Contacts between the two chains:
Residue G77 in protein 1 is in contact with residue K35 in protein 2 (closest heavy-atom distance 3.2 Å).
Residue I29 in protein 1 interacts with residue L86 in protein 2 (closest heavy-atom distance 3.6 Å).
Residue N36 in protein 1 contacts residue F102 in protein 2 (closest heavy-atom distance 3.6 Å).
Residue D246 in protein 1 contacts residue K81 in protein 2 (closest heavy-atom distance 2.7 Å).
Residue N36 in protein 1 contacts residue F121 in protein 2 (closest heavy-atom distance 3.5 Å).
Residue F121 in protein 1 contacts residue N36 in protein 2 (closest heavy-atom distance 3.6 Å).
Residue E291 in protein 1 interacts with residue R263 in protein 2 (closest heavy-atom distance 2.8 Å).
Residue L119 in protein 1 contacts residue F116 in protein 2 (closest heavy-atom distance 3.3 Å).
Residue D251 in protein 1 contacts residue R263 in protein 2 (closest heavy-atom distance 2.9 Å).
Residue E113 in protein 1 contacts residue R47 in protein 2 (closest heavy-atom distance 3.1 Å).
Residue D124 in protein 1 is in contact with residue R131 in protein 2 (closest heavy-atom distance 3.5 Å).
Residue T259 in protein 1 is in contact with residue N258 in protein 2 (closest heavy-atom distance 3.4 Å).
Residue K255 in protein 1 interacts with residue R263 in protein 2 (closest heavy-atom distance 3.5 Å).
Residue K255 in protein 1 interacts with residue K255 in protein 2 (closest heavy-atom distance 3.5 Å).
Residue F116 in protein 1 is in contact with residue L119 in protein 2 (closest heavy-atom distance 3.4 Å).
Residue E109 in protein 1 is in contact with residue R47 in protein 2 (closest heavy-atom distance 3.2 Å).
Residue G123 in protein 1 contacts residue L120 in protein 2 (closest heavy-atom distance 2.9 Å).
Residue A248 in protein 1 contacts residue K81 in protein 2 (closest heavy-atom distance 3.6 Å).
Residue K35 in protein 1 is in contact with residue F121 in protein 2 (closest heavy-atom distance 3.4 Å).
Residue F85 in protein 1 interacts with residue F28 in protein 2 (closest heavy-atom distance 3.5 Å).
Residue R263 in protein 1 is in contact with residue E291 in protein 2 (closest heavy-atom distance 2.8 Å).
Residue R25 in protein 1 interacts with residue D90 in protein 2 (closest heavy-atom distance 3.3 Å).
Residue R47 in protein 1 is in contact with residue E109 in protein 2 (closest heavy-atom distance 3.1 Å).
Residue A32 in protein 1 contacts residue I78 in protein 2 (closest heavy-atom distance 3.6 Å).
Residue T259 in protein 1 interacts with residue K255 in protein 2 (closest heavy-atom distance 2.6 Å).
Residue T40 in protein 1 contacts residue F102 in protein 2 (closest heavy-atom distance 3.5 Å).
Residue R25 in protein 1 is in contact with residue F85 in protein 2 (closest heavy-atom distance 3.1 Å).
Residue D124 in protein 1 interacts with residue G127 in protein 2 (closest heavy-atom distance 3.5 Å).
Residue Y21 in protein 1 interacts with residue F85 in protein 2 (closest heavy-atom distance 3.6 Å).
Residue S76 in protein 1 interacts with residue N36 in protein 2 (closest heavy-atom distance 2.9 Å).
Residue L120 in protein 1 contacts residue G123 in protein 2 (closest heavy-atom distance 2.9 Å).
Residue K255 in protein 1 is in contact with residue T259 in protein 2 (closest heavy-atom distance 2.7 Å).
Residue K81 in protein 1 contacts residue D246 in protein 2 (closest heavy-atom distance 2.8 Å).
Residue R117 in protein 1 interacts with residue T40 in protein 2 (closest heavy-atom distance 3.5 Å).
Residue D90 in protein 1 contacts residue R25 in protein 2 (closest heavy-atom distance 2.9 Å).
Residue W254 in protein 1 interacts with residue R263 in protein 2 (closest heavy-atom distance 3.6 Å).
Residue F102 in protein 1 contacts residue T40 in protein 2 (closest heavy-atom distance 3.6 Å).
Residue R47 in protein 1 is in contact with residue E113 in protein 2 (closest heavy-atom distance 3.1 Å).
Residue F28 in protein 1 contacts residue F85 in protein 2 (closest heavy-atom distance 3.4 Å).
Residue R25 in protein 1 contacts residue T87 in protein 2 (closest heavy-atom distance 3.5 Å).
Residue N258 in protein 1 contacts residue T259 in protein 2 (closest heavy-atom distance 3.4 Å).
Residue T256 in protein 1 contacts residue K255 in protein 2 (closest heavy-atom distance 3.6 Å).
Residue F121 in protein 1 is in contact with residue K35 in protein 2 (closest heavy-atom distance 3.5 Å).
Residue L119 in protein 1 interacts with residue L120 in protein 2 (closest heavy-atom distance 3.6 Å).
Residue K209 in protein 1 interacts with residue S287 in protein 2 (closest heavy-atom distance 2.8 Å).
Residue K255 in protein 1 interacts with residue T256 in protein 2 (closest heavy-atom distance 3.4 Å).
Residue F116 in protein 1 is in contact with residue F116 in protein 2 (closest heavy-atom distance 3.5 Å).
Residue K81 in protein 1 is in contact with residue A248 in protein 2 (closest heavy-atom distance 3.6 Å).
Residue A82 in protein 1 contacts residue F28 in protein 2 (closest heavy-atom distance 3.5 Å).
Residue T259 in protein 1 is in contact with residue T259 in protein 2 (closest heavy-atom distance 3.0 Å).
Residue F85 in protein 1 interacts with residue P247 in protein 2 (closest heavy-atom distance 3.4 Å).
Residue T256 in protein 1 is in contact with residue T256 in protein 2 (closest heavy-atom distance 2.6 Å).
Residue R117 in protein 1 interacts with residue S39 in protein 2 (closest heavy-atom distance 2.6 Å).
Residue N36 in protein 1 is in contact with residue S76 in protein 2 (closest heavy-atom distance 3.0 Å).
Residue R263 in protein 1 is in contact with residue D251 in protein 2 (closest heavy-atom distance 2.8 Å).
Residue R131 in protein 1 interacts with residue D124 in protein 2 (closest heavy-atom distance 3.4 Å).
Residue G127 in protein 1 interacts with residue D124 in protein 2 (closest heavy-atom distance 3.5 Å).
Residue F85 in protein 1 is in contact with residue Y21 in protein 2 (closest heavy-atom distance 2.6 Å).
Residue K35 in protein 1 is in contact with residue G77 in protein 2 (closest heavy-atom distance 3.0 Å).
Residue S39 in protein 1 contacts residue R117 in protein 2 (closest heavy-atom distance 2.9 Å).

Sequence of protein 2:
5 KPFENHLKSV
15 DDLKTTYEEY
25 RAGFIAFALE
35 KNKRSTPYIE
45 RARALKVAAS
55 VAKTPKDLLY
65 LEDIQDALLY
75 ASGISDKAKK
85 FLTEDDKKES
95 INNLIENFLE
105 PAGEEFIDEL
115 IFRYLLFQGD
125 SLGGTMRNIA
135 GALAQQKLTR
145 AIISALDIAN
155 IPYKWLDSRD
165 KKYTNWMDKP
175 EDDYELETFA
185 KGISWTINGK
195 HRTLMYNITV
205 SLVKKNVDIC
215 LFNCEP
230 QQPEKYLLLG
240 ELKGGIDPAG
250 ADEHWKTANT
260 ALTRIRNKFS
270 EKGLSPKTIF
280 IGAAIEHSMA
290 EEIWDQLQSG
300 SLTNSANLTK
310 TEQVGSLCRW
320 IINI

Sequence of protein 1:
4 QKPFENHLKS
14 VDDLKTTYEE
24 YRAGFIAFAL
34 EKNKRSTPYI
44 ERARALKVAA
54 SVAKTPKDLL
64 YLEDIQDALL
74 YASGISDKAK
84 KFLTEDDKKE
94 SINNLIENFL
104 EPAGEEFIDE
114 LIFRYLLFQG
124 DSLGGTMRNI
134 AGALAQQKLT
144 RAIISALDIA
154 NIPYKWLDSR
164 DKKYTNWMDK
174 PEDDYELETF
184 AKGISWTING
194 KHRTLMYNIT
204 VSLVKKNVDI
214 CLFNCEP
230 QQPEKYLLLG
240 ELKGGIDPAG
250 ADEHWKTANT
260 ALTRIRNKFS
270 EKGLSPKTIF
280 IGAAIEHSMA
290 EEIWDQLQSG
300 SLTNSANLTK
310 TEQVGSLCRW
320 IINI

The following describes two proteins that form a bound complex.